Contacts between the two chains:
Residue V89 in protein 2 is in contact with residue E17 in protein 1 (closest heavy-atom distance 3.8 Å).
Residue T97 in protein 2 contacts residue I15 in protein 1 (closest heavy-atom distance 3.8 Å).
Residue R94 in protein 2 interacts with residue E17 in protein 1 (closest heavy-atom distance 2.8 Å).
Residue V84 in protein 2 contacts residue R13 in protein 1 (closest heavy-atom distance 2.9 Å).
Residue M62 in protein 2 interacts with residue L12 in protein 1 (closest heavy-atom distance 3.5 Å).
Residue K65 in protein 2 interacts with residue K4 in protein 1 (closest heavy-atom distance 3.7 Å).
Residue R94 in protein 2 is in contact with residue G16 in protein 1 (closest heavy-atom distance 3.6 Å).
Residue A58 in protein 2 contacts residue I15 in protein 1 (closest heavy-atom distance 4.5 Å).
Residue R79 in protein 2 is in contact with residue E5 in protein 1 (closest heavy-atom distance 2.8 Å).
Residue W92 in protein 2 is in contact with residue N20 in protein 1 (closest heavy-atom distance 3.6 Å).
Residue H55 in protein 2 interacts with residue I19 in protein 1 (closest heavy-atom distance 4.7 Å).
Residue M62 in protein 2 interacts with residue T11 in protein 1 (closest heavy-atom distance 3.8 Å).
Residue F101 in protein 2 is in contact with residue L12 in protein 1 (closest heavy-atom distance 3.8 Å).
Residue G93 in protein 2 interacts with residue I19 in protein 1 (closest heavy-atom distance 4.0 Å).
Residue R94 in protein 2 contacts residue R13 in protein 1 (closest heavy-atom distance 3.5 Å).
Residue H55 in protein 2 is in contact with residue I15 in protein 1 (closest heavy-atom distance 3.8 Å).
Residue F150 in protein 2 interacts with residue I19 in protein 1 (closest heavy-atom distance 4.0 Å).
Residue A58 in protein 2 interacts with residue T11 in protein 1 (closest heavy-atom distance 4.4 Å).
Residue G93 in protein 2 interacts with residue N20 in protein 1 (closest heavy-atom distance 3.1 Å).
Residue V80 in protein 2 interacts with residue V8 in protein 1 (closest heavy-atom distance 3.8 Å).
Residue L66 in protein 2 interacts with residue E5 in protein 1 (closest heavy-atom distance 4.8 Å).
Residue V51 in protein 2 is in contact with residue I15 in protein 1 (closest heavy-atom distance 4.5 Å).
Residue T97 in protein 2 contacts residue L12 in protein 1 (closest heavy-atom distance 3.8 Å).
Residue S76 in protein 2 interacts with residue E5 in protein 1 (closest heavy-atom distance 3.2 Å).
Residue V84 in protein 2 is in contact with residue A9 in protein 1 (closest heavy-atom distance 3.6 Å).
Residue F59 in protein 2 contacts residue I15 in protein 1 (closest heavy-atom distance 4.0 Å).
Residue S86 in protein 2 is in contact with residue R13 in protein 1 (closest heavy-atom distance 3.8 Å).
Residue L66 in protein 2 is in contact with residue V8 in protein 1 (closest heavy-atom distance 3.8 Å).
Residue F149 in protein 2 contacts residue N20 in protein 1 (closest heavy-atom distance 3.2 Å).
Residue V96 in protein 2 is in contact with residue I19 in protein 1 (closest heavy-atom distance 4.2 Å).
Residue H83 in protein 2 interacts with residue K6 in protein 1 (closest heavy-atom distance 3.9 Å).
Residue K65 in protein 2 contacts residue E7 in protein 1 (closest heavy-atom distance 3.5 Å).
Residue H55 in protein 2 is in contact with residue E18 in protein 1 (closest heavy-atom distance 3.2 Å).
Residue N91 in protein 2 is in contact with residue G16 in protein 1 (closest heavy-atom distance 4.2 Å).
Residue F59 in protein 2 is in contact with residue L12 in protein 1 (closest heavy-atom distance 4.5 Å).
Residue F149 in protein 2 is in contact with residue L23 in protein 1 (closest heavy-atom distance 3.7 Å).
Residue V80 in protein 2 interacts with residue A9 in protein 1 (closest heavy-atom distance 3.8 Å).
Residue F85 in protein 2 contacts residue R13 in protein 1 (closest heavy-atom distance 4.6 Å).
Residue M62 in protein 2 is in contact with residue V8 in protein 1 (closest heavy-atom distance 3.7 Å).
Residue T97 in protein 2 is in contact with residue G16 in protein 1 (closest heavy-atom distance 3.4 Å).
Residue V84 in protein 2 is in contact with residue L12 in protein 1 (closest heavy-atom distance 4.0 Å).
Residue G93 in protein 2 contacts residue G16 in protein 1 (closest heavy-atom distance 3.4 Å).
Residue F101 in protein 2 is in contact with residue V8 in protein 1 (closest heavy-atom distance 5.0 Å).
Residue H83 in protein 2 contacts residue A9 in protein 1 (closest heavy-atom distance 3.8 Å).
Residue D87 in protein 2 interacts with residue R13 in protein 1 (closest heavy-atom distance 3.5 Å).
Residue H151 in protein 2 interacts with residue L23 in protein 1 (closest heavy-atom distance 4.4 Å).
Residue V80 in protein 2 contacts residue L12 in protein 1 (closest heavy-atom distance 3.6 Å).
Residue V80 in protein 2 interacts with residue E5 in protein 1 (closest heavy-atom distance 3.8 Å).
Residue V51 in protein 2 is in contact with residue I19 in protein 1 (closest heavy-atom distance 3.5 Å).
Residue F150 in protein 2 is in contact with residue L23 in protein 1 (closest heavy-atom distance 3.4 Å).
Residue M62 in protein 2 is in contact with residue I15 in protein 1 (closest heavy-atom distance 4.5 Å).
Residue N91 in protein 2 contacts residue N20 in protein 1 (closest heavy-atom distance 3.2 Å).
Residue H83 in protein 2 is in contact with residue R13 in protein 1 (closest heavy-atom distance 2.9 Å).
Residue N91 in protein 2 is in contact with residue E17 in protein 1 (closest heavy-atom distance 2.8 Å).
Residue F149 in protein 2 is in contact with residue K24 in protein 1 (closest heavy-atom distance 4.3 Å).
Residue K65 in protein 2 contacts residue V8 in protein 1 (closest heavy-atom distance 3.9 Å).
Residue H83 in protein 2 contacts residue E10 in protein 1 (closest heavy-atom distance 4.3 Å).
Residue L98 in protein 2 is in contact with residue L12 in protein 1 (closest heavy-atom distance 4.0 Å).
Residue T97 in protein 2 interacts with residue I19 in protein 1 (closest heavy-atom distance 3.2 Å).

Sequence of protein 2:
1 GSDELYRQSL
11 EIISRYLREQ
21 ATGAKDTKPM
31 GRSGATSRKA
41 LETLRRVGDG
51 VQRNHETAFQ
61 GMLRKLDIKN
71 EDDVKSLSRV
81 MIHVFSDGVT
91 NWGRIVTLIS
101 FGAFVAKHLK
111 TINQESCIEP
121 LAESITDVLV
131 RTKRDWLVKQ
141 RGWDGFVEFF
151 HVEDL

This data describes a binding interaction between two proteins.

Sequence of protein 1:
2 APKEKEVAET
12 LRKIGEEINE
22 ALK